Residue-level contacts at the interface:
Residue T40 in protein 1 is in contact with residue L3 in protein 2 (closest heavy-atom distance 3.6 Å).
Residue M16 in protein 1 interacts with residue L5 in protein 2 (closest heavy-atom distance 4.0 Å).
Residue V48 in protein 1 is in contact with residue L4 in protein 2 (closest heavy-atom distance 3.9 Å).
Residue A41 in protein 1 interacts with residue L3 in protein 2 (closest heavy-atom distance 3.9 Å).
Residue I13 in protein 1 is in contact with residue L4 in protein 2 (closest heavy-atom distance 3.7 Å).
Residue T49 in protein 1 is in contact with residue L5 in protein 2 (closest heavy-atom distance 3.0 Å).
Residue M16 in protein 1 interacts with residue R2 in protein 2 (closest heavy-atom distance 5.0 Å).
Residue Q45 in protein 1 interacts with residue L5 in protein 2 (closest heavy-atom distance 3.3 Å).
Residue I84 in protein 1 is in contact with residue L4 in protein 2 (closest heavy-atom distance 4.8 Å).
Residue N70 in protein 1 is in contact with residue G7 in protein 2 (closest heavy-atom distance 4.6 Å).
Residue Q45 in protein 1 contacts residue T6 in protein 2 (closest heavy-atom distance 2.8 Å).
Residue I50 in protein 1 interacts with residue L4 in protein 2 (closest heavy-atom distance 3.6 Å).
Residue V86 in protein 1 contacts residue L4 in protein 2 (closest heavy-atom distance 4.7 Å).
Residue V19 in protein 1 is in contact with residue R2 in protein 2 (closest heavy-atom distance 3.9 Å).
Residue V37 in protein 1 interacts with residue R2 in protein 2 (closest heavy-atom distance 4.7 Å).
Residue M16 in protein 1 is in contact with residue L4 in protein 2 (closest heavy-atom distance 4.7 Å).
Residue A47 in protein 1 interacts with residue T6 in protein 2 (closest heavy-atom distance 2.9 Å).
Residue A41 in protein 1 is in contact with residue L5 in protein 2 (closest heavy-atom distance 3.4 Å).
Residue S39 in protein 1 contacts residue R2 in protein 2 (closest heavy-atom distance 3.0 Å).
Residue A47 in protein 1 contacts residue L5 in protein 2 (closest heavy-atom distance 4.4 Å).
Residue T15 in protein 1 contacts residue R2 in protein 2 (closest heavy-atom distance 3.7 Å).
Residue F38 in protein 1 interacts with residue R2 in protein 2 (closest heavy-atom distance 3.2 Å).
Residue V48 in protein 1 interacts with residue T6 in protein 2 (closest heavy-atom distance 4.4 Å).
Residue T15 in protein 1 interacts with residue L4 in protein 2 (closest heavy-atom distance 3.7 Å).
Residue V145 in protein 1 contacts residue R2 in protein 2 (closest heavy-atom distance 4.3 Å).
Residue T15 in protein 1 interacts with residue L3 in protein 2 (closest heavy-atom distance 3.4 Å).
Residue T49 in protein 1 is in contact with residue L4 in protein 2 (closest heavy-atom distance 4.5 Å).
Residue G80 in protein 1 interacts with residue L3 in protein 2 (closest heavy-atom distance 4.1 Å).
Residue T40 in protein 1 contacts residue L4 in protein 2 (closest heavy-atom distance 3.7 Å).
Residue S39 in protein 1 contacts residue L3 in protein 2 (closest heavy-atom distance 3.2 Å).
Residue A41 in protein 1 is in contact with residue L4 in protein 2 (closest heavy-atom distance 3.0 Å).
Residue M16 in protein 1 interacts with residue L3 in protein 2 (closest heavy-atom distance 2.8 Å).
Residue T49 in protein 1 interacts with residue T6 in protein 2 (closest heavy-atom distance 3.6 Å).
Residue N149 in protein 1 is in contact with residue R2 in protein 2 (closest heavy-atom distance 4.2 Å).
Residue T21 in protein 1 is in contact with residue R2 in protein 2 (closest heavy-atom distance 4.1 Å).
Residue F38 in protein 1 contacts residue L4 in protein 2 (closest heavy-atom distance 3.9 Å).
Residue T49 in protein 1 interacts with residue G7 in protein 2 (closest heavy-atom distance 2.5 Å).
Residue S46 in protein 1 is in contact with residue T6 in protein 2 (closest heavy-atom distance 5.0 Å).
Residue S39 in protein 1 interacts with residue L4 in protein 2 (closest heavy-atom distance 2.9 Å).
Residue R79 in protein 1 is in contact with residue L3 in protein 2 (closest heavy-atom distance 4.5 Å).
Residue E14 in protein 1 contacts residue L4 in protein 2 (closest heavy-atom distance 3.3 Å).
Residue V48 in protein 1 is in contact with residue L5 in protein 2 (closest heavy-atom distance 3.5 Å).
Residue Q45 in protein 1 is in contact with residue L4 in protein 2 (closest heavy-atom distance 3.2 Å).

This data describes a binding interaction between two proteins.

Sequence of protein 1:
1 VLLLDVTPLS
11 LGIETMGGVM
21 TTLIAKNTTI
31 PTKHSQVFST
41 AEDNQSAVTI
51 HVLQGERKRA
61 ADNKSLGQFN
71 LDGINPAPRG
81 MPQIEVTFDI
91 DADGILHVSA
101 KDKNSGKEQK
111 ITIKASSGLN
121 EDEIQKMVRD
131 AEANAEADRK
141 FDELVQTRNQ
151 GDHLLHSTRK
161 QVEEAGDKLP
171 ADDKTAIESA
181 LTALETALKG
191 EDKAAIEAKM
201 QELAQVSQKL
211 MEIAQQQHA

Sequence of protein 2:
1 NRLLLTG